Sequence of protein 1:
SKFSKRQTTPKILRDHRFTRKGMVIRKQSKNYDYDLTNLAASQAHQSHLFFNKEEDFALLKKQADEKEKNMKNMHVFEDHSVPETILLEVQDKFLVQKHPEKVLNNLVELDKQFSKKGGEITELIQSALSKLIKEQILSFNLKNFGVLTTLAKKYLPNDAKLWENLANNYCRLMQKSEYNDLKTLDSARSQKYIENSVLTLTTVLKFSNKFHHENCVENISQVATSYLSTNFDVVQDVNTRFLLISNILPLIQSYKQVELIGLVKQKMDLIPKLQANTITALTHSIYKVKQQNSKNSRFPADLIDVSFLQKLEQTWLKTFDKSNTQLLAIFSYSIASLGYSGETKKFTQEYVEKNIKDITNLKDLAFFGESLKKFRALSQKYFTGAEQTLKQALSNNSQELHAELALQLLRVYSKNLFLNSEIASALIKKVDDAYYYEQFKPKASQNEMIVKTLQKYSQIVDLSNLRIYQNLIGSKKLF

This data describes a binding interaction between two proteins.

Residue-level contacts at the interface:
Residue Q459 in protein 1 interacts with residue L74 in protein 2 (closest heavy-atom distance 3.9 Å).
Residue E140 in protein 1 interacts with residue S96 in protein 2 (closest heavy-atom distance 3.0 Å).
Residue E140 in protein 1 contacts residue N97 in protein 2 (closest heavy-atom distance 2.7 Å).
Residue L498 in protein 1 contacts residue Y56 in protein 2 (closest heavy-atom distance 4.1 Å).
Residue Y456 in protein 1 contacts residue E66 in protein 2 (closest heavy-atom distance 3.9 Å).
Residue Y455 in protein 1 is in contact with residue R67 in protein 2 (closest heavy-atom distance 2.2 Å).
Residue E104 in protein 1 is in contact with residue K104 in protein 2 (closest heavy-atom distance 3.5 Å).
Residue E104 in protein 1 interacts with residue V98 in protein 2 (closest heavy-atom distance 3.9 Å).
Residue E104 in protein 1 interacts with residue V108 in protein 2 (closest heavy-atom distance 3.2 Å).
Residue V96 in protein 1 contacts residue F114 in protein 2 (closest heavy-atom distance 3.2 Å).
Residue E98 in protein 1 interacts with residue T113 in protein 2 (closest heavy-atom distance 2.9 Å).
Residue L144 in protein 1 interacts with residue Y99 in protein 2 (closest heavy-atom distance 4.2 Å).
Residue L108 in protein 1 is in contact with residue Y99 in protein 2 (closest heavy-atom distance 4.0 Å).
Residue Q83 in protein 1 contacts residue K310 in protein 2 (closest heavy-atom distance 3.9 Å).
Residue F97 in protein 1 interacts with residue Y112 in protein 2 (closest heavy-atom distance 4.2 Å).
Residue V96 in protein 1 is in contact with residue K115 in protein 2 (closest heavy-atom distance 3.3 Å).
Residue E458 in protein 1 contacts residue I71 in protein 2 (closest heavy-atom distance 3.3 Å).
Residue E98 in protein 1 is in contact with residue K115 in protein 2 (closest heavy-atom distance 3.6 Å).
Residue L108 in protein 1 contacts residue V108 in protein 2 (closest heavy-atom distance 3.9 Å).
Residue N93 in protein 1 contacts residue K115 in protein 2 (closest heavy-atom distance 3.5 Å).
Residue L107 in protein 1 interacts with residue Y99 in protein 2 (closest heavy-atom distance 2.4 Å).
Residue M94 in protein 1 contacts residue N116 in protein 2 (closest heavy-atom distance 3.8 Å).
Residue E143 in protein 1 is in contact with residue K93 in protein 2 (closest heavy-atom distance 2.3 Å).
Residue N93 in protein 1 interacts with residue N116 in protein 2 (closest heavy-atom distance 3.1 Å).
Residue T105 in protein 1 is in contact with residue Y112 in protein 2 (closest heavy-atom distance 3.7 Å).
Residue Y456 in protein 1 interacts with residue N70 in protein 2 (closest heavy-atom distance 2.9 Å).
Residue L108 in protein 1 is in contact with residue I109 in protein 2 (closest heavy-atom distance 4.4 Å).
Residue Y457 in protein 1 interacts with residue N70 in protein 2 (closest heavy-atom distance 3.5 Å).
Residue E98 in protein 1 interacts with residue F114 in protein 2 (closest heavy-atom distance 4.4 Å).
Residue K496 in protein 1 is in contact with residue L49 in protein 2 (closest heavy-atom distance 4.2 Å).
Residue N90 in protein 1 interacts with residue N116 in protein 2 (closest heavy-atom distance 2.8 Å).
Residue Y457 in protein 1 contacts residue L74 in protein 2 (closest heavy-atom distance 3.5 Å).
Residue M94 in protein 1 contacts residue Q118 in protein 2 (closest heavy-atom distance 3.7 Å).
Residue V102 in protein 1 is in contact with residue Y112 in protein 2 (closest heavy-atom distance 3.9 Å).
Residue L498 in protein 1 interacts with residue A59 in protein 2 (closest heavy-atom distance 4.4 Å).
Residue F97 in protein 1 is in contact with residue K115 in protein 2 (closest heavy-atom distance 3.3 Å).
Residue R487 in protein 1 interacts with residue K63 in protein 2 (closest heavy-atom distance 3.4 Å).
Residue L498 in protein 1 is in contact with residue K63 in protein 2 (closest heavy-atom distance 4.3 Å).
Residue F499 in protein 1 is in contact with residue K63 in protein 2 (closest heavy-atom distance 3.3 Å).
Residue N93 in protein 1 is in contact with residue F114 in protein 2 (closest heavy-atom distance 3.5 Å).
Residue K496 in protein 1 is in contact with residue E45 in protein 2 (closest heavy-atom distance 3.6 Å).
Residue F97 in protein 1 is in contact with residue T113 in protein 2 (closest heavy-atom distance 3.1 Å).
Residue L498 in protein 1 interacts with residue K60 in protein 2 (closest heavy-atom distance 4.1 Å).
Residue E140 in protein 1 interacts with residue K93 in protein 2 (closest heavy-atom distance 3.7 Å).
Residue K496 in protein 1 contacts residue Y56 in protein 2 (closest heavy-atom distance 3.4 Å).
Residue Y456 in protein 1 contacts residue R67 in protein 2 (closest heavy-atom distance 2.5 Å).
Residue L144 in protein 1 interacts with residue N97 in protein 2 (closest heavy-atom distance 3.8 Å).
Residue Y457 in protein 1 contacts residue I71 in protein 2 (closest heavy-atom distance 4.0 Å).
Residue Q111 in protein 1 is in contact with residue Y99 in protein 2 (closest heavy-atom distance 3.0 Å).
Residue Q419 in protein 1 interacts with residue A87 in protein 2 (closest heavy-atom distance 4.4 Å).
Residue V110 in protein 1 interacts with residue Y99 in protein 2 (closest heavy-atom distance 4.3 Å).
Residue L498 in protein 1 contacts residue Y53 in protein 2 (closest heavy-atom distance 3.2 Å).
Residue Y456 in protein 1 contacts residue I71 in protein 2 (closest heavy-atom distance 4.1 Å).
Residue E86 in protein 1 interacts with residue A311 in protein 2 (closest heavy-atom distance 4.4 Å).
Residue L108 in protein 1 is in contact with residue N105 in protein 2 (closest heavy-atom distance 3.4 Å).
Residue K497 in protein 1 is in contact with residue Y56 in protein 2 (closest heavy-atom distance 4.5 Å).
Residue L108 in protein 1 is in contact with residue V98 in protein 2 (closest heavy-atom distance 4.1 Å).
Residue M94 in protein 1 is in contact with residue F114 in protein 2 (closest heavy-atom distance 3.0 Å).
Residue V96 in protein 1 contacts residue T113 in protein 2 (closest heavy-atom distance 4.4 Å).
Residue F97 in protein 1 is in contact with residue F114 in protein 2 (closest heavy-atom distance 3.4 Å).

Sequence of protein 2:
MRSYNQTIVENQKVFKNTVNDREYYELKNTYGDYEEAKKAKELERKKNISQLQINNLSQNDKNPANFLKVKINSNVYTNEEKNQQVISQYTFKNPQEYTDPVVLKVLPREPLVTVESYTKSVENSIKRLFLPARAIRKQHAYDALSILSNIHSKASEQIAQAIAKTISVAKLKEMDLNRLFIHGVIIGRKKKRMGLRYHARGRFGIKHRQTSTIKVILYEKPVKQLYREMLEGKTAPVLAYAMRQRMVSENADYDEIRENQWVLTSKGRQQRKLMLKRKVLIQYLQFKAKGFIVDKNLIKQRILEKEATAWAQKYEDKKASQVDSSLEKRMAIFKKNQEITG